Sequence of the second protein:
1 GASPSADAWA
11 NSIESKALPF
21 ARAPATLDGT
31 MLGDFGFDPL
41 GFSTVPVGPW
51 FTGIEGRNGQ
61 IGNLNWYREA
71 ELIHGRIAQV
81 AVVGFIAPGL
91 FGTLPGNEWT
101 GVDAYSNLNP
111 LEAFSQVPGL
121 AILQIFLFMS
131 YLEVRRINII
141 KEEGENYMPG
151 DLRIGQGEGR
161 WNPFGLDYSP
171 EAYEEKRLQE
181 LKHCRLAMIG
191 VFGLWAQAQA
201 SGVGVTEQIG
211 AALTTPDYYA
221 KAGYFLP

Sequence of the first protein:
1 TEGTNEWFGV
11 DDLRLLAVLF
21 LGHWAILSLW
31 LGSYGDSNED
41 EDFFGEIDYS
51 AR

Interface contacts:
Residue Y224 in the second protein contacts residue E6 in the first protein (closest heavy-atom distance 3.1 Å).
Residue K221 in the second protein contacts residue G3 in the first protein (closest heavy-atom distance 4.1 Å).
Residue F225 in the second protein is in contact with residue T1 in the first protein (closest heavy-atom distance 4.7 Å).
Residue Y224 in the second protein contacts residue D11 in the first protein (closest heavy-atom distance 3.3 Å).
Residue L226 in the second protein interacts with residue T1 in the first protein (closest heavy-atom distance 3.4 Å).
Residue Y224 in the second protein contacts residue T1 in the first protein (closest heavy-atom distance 3.7 Å).
Residue K221 in the second protein contacts residue T4 in the first protein (closest heavy-atom distance 3.5 Å).
Residue K221 in the second protein interacts with residue N5 in the first protein (closest heavy-atom distance 4.1 Å).
Residue G223 in the second protein contacts residue T1 in the first protein (closest heavy-atom distance 5.0 Å).
Residue Y219 in the second protein is in contact with residue N5 in the first protein (closest heavy-atom distance 4.4 Å).

The following describes two proteins that form a bound complex.